Sequence of the second protein:
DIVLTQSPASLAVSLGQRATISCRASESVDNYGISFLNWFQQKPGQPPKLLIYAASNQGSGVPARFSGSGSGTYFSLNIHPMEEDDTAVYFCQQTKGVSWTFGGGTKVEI

The following describes two proteins that form a bound complex.

Contacts between the two chains:
Residue Q160 in the first protein interacts with residue N31 in the second protein (closest heavy-atom distance 4.2 Å).
Residue Q160 in the first protein interacts with residue Y32 in the second protein (closest heavy-atom distance 3.5 Å).
Residue H162 in the first protein is in contact with residue Y32 in the second protein (closest heavy-atom distance 2.5 Å).
Residue N124 in the first protein is in contact with residue T95 in the second protein (closest heavy-atom distance 4.3 Å).
Residue R156 in the first protein interacts with residue I34 in the second protein (closest heavy-atom distance 4.0 Å).
Residue N124 in the first protein contacts residue F36 in the second protein (closest heavy-atom distance 4.7 Å).
Residue R163 in the first protein contacts residue Y32 in the second protein (closest heavy-atom distance 4.7 Å).
Residue R163 in the first protein contacts residue G33 in the second protein (closest heavy-atom distance 4.4 Å).
Residue H162 in the first protein interacts with residue I34 in the second protein (closest heavy-atom distance 4.8 Å).
Residue W126 in the first protein interacts with residue Y32 in the second protein (closest heavy-atom distance 3.9 Å).
Residue H162 in the first protein interacts with residue G33 in the second protein (closest heavy-atom distance 4.3 Å).
Residue N124 in the first protein is in contact with residue W100 in the second protein (closest heavy-atom distance 3.9 Å).
Residue S125 in the first protein contacts residue F36 in the second protein (closest heavy-atom distance 4.7 Å).
Residue R156 in the first protein interacts with residue Y32 in the second protein (closest heavy-atom distance 3.1 Å).
Residue H157 in the first protein interacts with residue Y32 in the second protein (closest heavy-atom distance 2.9 Å).
Residue S125 in the first protein contacts residue Y32 in the second protein (closest heavy-atom distance 3.8 Å).

Sequence of the first protein:
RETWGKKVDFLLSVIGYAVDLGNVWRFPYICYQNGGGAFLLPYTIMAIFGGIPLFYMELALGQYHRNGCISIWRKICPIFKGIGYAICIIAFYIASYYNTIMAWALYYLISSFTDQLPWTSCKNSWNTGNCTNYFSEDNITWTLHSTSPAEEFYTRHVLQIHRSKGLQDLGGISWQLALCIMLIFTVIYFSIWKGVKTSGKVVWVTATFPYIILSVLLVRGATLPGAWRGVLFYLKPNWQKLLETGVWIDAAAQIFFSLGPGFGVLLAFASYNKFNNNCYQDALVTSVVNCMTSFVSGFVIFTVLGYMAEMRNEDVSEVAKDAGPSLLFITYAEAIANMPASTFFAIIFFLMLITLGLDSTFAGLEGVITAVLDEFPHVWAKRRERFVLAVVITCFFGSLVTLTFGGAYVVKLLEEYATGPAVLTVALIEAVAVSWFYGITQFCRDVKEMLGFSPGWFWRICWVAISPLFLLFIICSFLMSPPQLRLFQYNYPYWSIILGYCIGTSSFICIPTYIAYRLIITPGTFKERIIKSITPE